Sequence of chain A:
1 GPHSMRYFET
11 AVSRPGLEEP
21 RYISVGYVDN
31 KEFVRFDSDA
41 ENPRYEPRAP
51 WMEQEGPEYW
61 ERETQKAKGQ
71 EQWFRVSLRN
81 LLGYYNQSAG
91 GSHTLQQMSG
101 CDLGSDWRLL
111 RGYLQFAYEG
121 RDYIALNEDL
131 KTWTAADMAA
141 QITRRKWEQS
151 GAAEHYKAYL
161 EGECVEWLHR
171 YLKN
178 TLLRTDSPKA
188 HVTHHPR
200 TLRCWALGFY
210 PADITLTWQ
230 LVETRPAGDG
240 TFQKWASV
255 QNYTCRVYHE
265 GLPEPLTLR

Interface contacts:
Residue W73 in chain A contacts residue T8 in chain B (closest heavy-atom distance 3.2 Å).
Residue E63 in chain A is in contact with residue K1 in chain B (closest heavy-atom distance 3.2 Å).
Residue M5 in chain A interacts with residue K1 in chain B (closest heavy-atom distance 4.0 Å).
Residue K66 in chain A interacts with residue K1 in chain B (closest heavy-atom distance 4.2 Å).
Residue E9 in chain A contacts residue V3 in chain B (closest heavy-atom distance 4.2 Å).
Residue K66 in chain A is in contact with residue A2 in chain B (closest heavy-atom distance 3.0 Å).
Residue Y159 in chain A is in contact with residue A2 in chain B (closest heavy-atom distance 3.7 Å).
Residue W167 in chain A interacts with residue K1 in chain B (closest heavy-atom distance 3.3 Å).
Residue Y156 in chain A interacts with residue N5 in chain B (closest heavy-atom distance 3.1 Å).
Residue L114 in chain A interacts with residue V3 in chain B (closest heavy-atom distance 4.8 Å).
Residue Y45 in chain A interacts with residue A2 in chain B (closest heavy-atom distance 3.8 Å).
Residue Q97 in chain A is in contact with residue N5 in chain B (closest heavy-atom distance 3.0 Å).
Residue K146 in chain A is in contact with residue T8 in chain B (closest heavy-atom distance 4.6 Å).
Residue Y123 in chain A interacts with residue M9 in chain B (closest heavy-atom distance 3.4 Å).
Residue Y156 in chain A contacts residue Y4 in chain B (closest heavy-atom distance 4.1 Å).
Residue L95 in chain A contacts residue M9 in chain B (closest heavy-atom distance 3.9 Å).
Residue G69 in chain A is in contact with residue Y4 in chain B (closest heavy-atom distance 4.5 Å).
Residue H155 in chain A is in contact with residue Y4 in chain B (closest heavy-atom distance 2.5 Å).
Residue N80 in chain A is in contact with residue T8 in chain B (closest heavy-atom distance 3.7 Å).
Residue Y171 in chain A contacts residue K1 in chain B (closest heavy-atom distance 3.0 Å).
Residue F74 in chain A is in contact with residue N5 in chain B (closest heavy-atom distance 4.4 Å).
Residue Q70 in chain A interacts with residue V3 in chain B (closest heavy-atom distance 3.5 Å).
Residue S77 in chain A is in contact with residue M9 in chain B (closest heavy-atom distance 3.3 Å).
Residue E63 in chain A interacts with residue A2 in chain B (closest heavy-atom distance 3.0 Å).
Residue Q70 in chain A is in contact with residue Y4 in chain B (closest heavy-atom distance 3.7 Å).
Residue Y159 in chain A contacts residue K1 in chain B (closest heavy-atom distance 2.7 Å).
Residue L81 in chain A contacts residue M9 in chain B (closest heavy-atom distance 3.8 Å).
Residue Y59 in chain A contacts residue K1 in chain B (closest heavy-atom distance 4.2 Å).
Residue R62 in chain A is in contact with residue K1 in chain B (closest heavy-atom distance 3.2 Å).
Residue Q70 in chain A is in contact with residue N5 in chain B (closest heavy-atom distance 2.8 Å).
Residue W73 in chain A contacts residue A7 in chain B (closest heavy-atom distance 3.2 Å).
Residue E163 in chain A contacts residue K1 in chain B (closest heavy-atom distance 4.8 Å).
Residue K66 in chain A contacts residue Y4 in chain B (closest heavy-atom distance 4.1 Å).
Residue N80 in chain A interacts with residue M9 in chain B (closest heavy-atom distance 2.9 Å).
Residue W147 in chain A contacts residue T8 in chain B (closest heavy-atom distance 2.6 Å).
Residue I124 in chain A is in contact with residue M9 in chain B (closest heavy-atom distance 4.2 Å).
Residue T143 in chain A contacts residue T8 in chain B (closest heavy-atom distance 4.5 Å).
Residue T143 in chain A is in contact with residue M9 in chain B (closest heavy-atom distance 2.8 Å).
Residue W147 in chain A contacts residue M9 in chain B (closest heavy-atom distance 4.0 Å).
Residue S150 in chain A contacts residue A7 in chain B (closest heavy-atom distance 3.4 Å).
Residue Y7 in chain A is in contact with residue A2 in chain B (closest heavy-atom distance 3.4 Å).
Residue H155 in chain A contacts residue V3 in chain B (closest heavy-atom distance 4.5 Å).
Residue H155 in chain A is in contact with residue N5 in chain B (closest heavy-atom distance 4.6 Å).
Residue S99 in chain A interacts with residue V3 in chain B (closest heavy-atom distance 3.8 Å).
Residue W73 in chain A is in contact with residue M9 in chain B (closest heavy-atom distance 4.0 Å).
Residue K146 in chain A contacts residue M9 in chain B (closest heavy-atom distance 4.1 Å).
Residue W73 in chain A contacts residue N5 in chain B (closest heavy-atom distance 3.1 Å).
Residue W147 in chain A interacts with residue A7 in chain B (closest heavy-atom distance 3.3 Å).
Residue Y7 in chain A is in contact with residue K1 in chain B (closest heavy-atom distance 3.1 Å).
Residue Y159 in chain A interacts with residue V3 in chain B (closest heavy-atom distance 3.5 Å).
Residue F116 in chain A interacts with residue N5 in chain B (closest heavy-atom distance 3.5 Å).
Residue V76 in chain A interacts with residue T8 in chain B (closest heavy-atom distance 4.0 Å).
Residue S77 in chain A is in contact with residue T8 in chain B (closest heavy-atom distance 3.6 Å).
Residue F116 in chain A interacts with residue M9 in chain B (closest heavy-atom distance 3.4 Å).
Residue Y156 in chain A is in contact with residue A7 in chain B (closest heavy-atom distance 4.9 Å).
Residue Q97 in chain A contacts residue V3 in chain B (closest heavy-atom distance 3.2 Å).
Residue Y84 in chain A is in contact with residue M9 in chain B (closest heavy-atom distance 2.6 Å).
Residue E163 in chain A contacts residue A2 in chain B (closest heavy-atom distance 5.0 Å).
Residue K66 in chain A contacts residue V3 in chain B (closest heavy-atom distance 4.0 Å).
Residue Y156 in chain A is in contact with residue V3 in chain B (closest heavy-atom distance 4.0 Å).

This data describes a binding interaction between two proteins.

Sequence of chain B:
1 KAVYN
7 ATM